Sequence of chain A:
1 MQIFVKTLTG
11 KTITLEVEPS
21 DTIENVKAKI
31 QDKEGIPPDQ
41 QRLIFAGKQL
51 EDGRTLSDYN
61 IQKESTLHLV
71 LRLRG

Sequence of chain B:
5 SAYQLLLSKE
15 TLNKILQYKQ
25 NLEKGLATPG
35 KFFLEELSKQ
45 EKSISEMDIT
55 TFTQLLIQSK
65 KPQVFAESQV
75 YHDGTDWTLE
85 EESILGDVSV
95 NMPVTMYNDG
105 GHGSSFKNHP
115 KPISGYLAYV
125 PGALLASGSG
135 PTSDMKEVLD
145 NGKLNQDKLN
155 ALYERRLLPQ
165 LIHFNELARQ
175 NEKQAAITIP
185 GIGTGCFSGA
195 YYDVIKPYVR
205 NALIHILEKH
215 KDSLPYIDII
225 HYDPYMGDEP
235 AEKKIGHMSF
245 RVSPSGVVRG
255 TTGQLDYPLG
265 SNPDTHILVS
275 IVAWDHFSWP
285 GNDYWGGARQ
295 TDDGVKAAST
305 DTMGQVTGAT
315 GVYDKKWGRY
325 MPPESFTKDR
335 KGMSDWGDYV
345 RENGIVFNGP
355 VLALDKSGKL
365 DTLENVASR

Residue-level contacts at the interface:
Residue A292 in chain B is in contact with residue R72 in chain A (closest heavy-atom distance 3.7 Å).
Residue D287 in chain B is in contact with residue G75 in chain A (closest heavy-atom distance 4.7 Å).
Residue A292 in chain B interacts with residue L73 in chain A (closest heavy-atom distance 4.9 Å).
Residue G290 in chain B is in contact with residue R72 in chain A (closest heavy-atom distance 3.6 Å).
Residue C190 in chain B interacts with residue G75 in chain A (closest heavy-atom distance 4.2 Å).
Residue F69 in chain B is in contact with residue L73 in chain A (closest heavy-atom distance 3.6 Å).
Residue R323 in chain B interacts with residue R72 in chain A (closest heavy-atom distance 4.2 Å).
Residue G291 in chain B is in contact with residue R72 in chain A (closest heavy-atom distance 3.3 Å).
Residue E71 in chain B is in contact with residue G75 in chain A (closest heavy-atom distance 4.3 Å).
Residue F69 in chain B contacts residue G75 in chain A (closest heavy-atom distance 3.5 Å).
Residue Q67 in chain B interacts with residue L73 in chain A (closest heavy-atom distance 4.9 Å).
Residue F69 in chain B contacts residue R74 in chain A (closest heavy-atom distance 3.4 Å).

The following describes two proteins that form a bound complex.